Sequence of chain B:
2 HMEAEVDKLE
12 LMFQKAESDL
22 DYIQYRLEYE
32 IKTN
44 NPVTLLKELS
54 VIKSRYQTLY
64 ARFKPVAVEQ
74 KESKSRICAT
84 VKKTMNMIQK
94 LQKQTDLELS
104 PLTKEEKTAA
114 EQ

The following describes two proteins that form a bound complex.

Sequence of chain A:
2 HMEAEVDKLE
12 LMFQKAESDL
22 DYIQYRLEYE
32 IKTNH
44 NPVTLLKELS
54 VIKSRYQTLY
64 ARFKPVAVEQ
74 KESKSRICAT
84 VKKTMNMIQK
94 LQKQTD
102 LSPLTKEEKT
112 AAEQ

Interface contacts:
Residue A17 in chain B contacts residue M3 in chain A (closest heavy-atom distance 3.4 Å).
Residue E6 in chain B contacts residue M13 in chain A (closest heavy-atom distance 3.4 Å).
Residue K9 in chain B contacts residue K9 in chain A (closest heavy-atom distance 4.6 Å).
Residue F14 in chain B interacts with residue M3 in chain A (closest heavy-atom distance 3.6 Å).
Residue M13 in chain B is in contact with residue M3 in chain A (closest heavy-atom distance 3.0 Å).
Residue M3 in chain B is in contact with residue A17 in chain A (closest heavy-atom distance 3.5 Å).
Residue M3 in chain B contacts residue F14 in chain A (closest heavy-atom distance 4.0 Å).
Residue L10 in chain B interacts with residue M3 in chain A (closest heavy-atom distance 4.8 Å).
Residue V7 in chain B interacts with residue L10 in chain A (closest heavy-atom distance 4.2 Å).
Residue M13 in chain B is in contact with residue E6 in chain A (closest heavy-atom distance 3.4 Å).
Residue M3 in chain B contacts residue M13 in chain A (closest heavy-atom distance 3.4 Å).
Residue M3 in chain B contacts residue L10 in chain A (closest heavy-atom distance 5.0 Å).
Residue K9 in chain B is in contact with residue E6 in chain A (closest heavy-atom distance 3.3 Å).
Residue L10 in chain B interacts with residue V7 in chain A (closest heavy-atom distance 4.1 Å).
Residue L10 in chain B interacts with residue E6 in chain A (closest heavy-atom distance 3.5 Å).
Residue L10 in chain B contacts residue L10 in chain A (closest heavy-atom distance 3.7 Å).
Residue E6 in chain B interacts with residue E6 in chain A (closest heavy-atom distance 2.8 Å).
Residue E6 in chain B is in contact with residue L10 in chain A (closest heavy-atom distance 3.7 Å).
Residue E6 in chain B contacts residue K9 in chain A (closest heavy-atom distance 3.2 Å).